Sequence of protein 1:
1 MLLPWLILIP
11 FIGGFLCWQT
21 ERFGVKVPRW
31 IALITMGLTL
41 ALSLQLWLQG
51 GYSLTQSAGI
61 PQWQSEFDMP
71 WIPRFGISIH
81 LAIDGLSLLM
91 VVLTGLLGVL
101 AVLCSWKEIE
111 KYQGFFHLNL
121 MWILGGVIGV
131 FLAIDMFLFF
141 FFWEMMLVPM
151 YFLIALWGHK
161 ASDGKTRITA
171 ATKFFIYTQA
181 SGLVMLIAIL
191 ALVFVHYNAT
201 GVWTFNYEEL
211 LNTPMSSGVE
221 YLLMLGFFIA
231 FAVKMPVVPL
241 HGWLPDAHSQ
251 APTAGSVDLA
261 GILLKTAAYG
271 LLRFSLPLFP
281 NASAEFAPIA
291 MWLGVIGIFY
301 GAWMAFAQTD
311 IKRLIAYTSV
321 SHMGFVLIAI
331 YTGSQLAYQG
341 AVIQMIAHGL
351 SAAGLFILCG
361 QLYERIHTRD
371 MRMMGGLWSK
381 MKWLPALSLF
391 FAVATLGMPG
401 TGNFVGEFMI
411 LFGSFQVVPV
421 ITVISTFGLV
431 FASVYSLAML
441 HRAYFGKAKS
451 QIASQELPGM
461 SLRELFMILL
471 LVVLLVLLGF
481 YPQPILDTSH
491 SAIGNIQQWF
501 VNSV

The following describes two proteins that form a bound complex.

Residue-level contacts at the interface:
Residue W67 in protein 2 interacts with residue F404 in protein 1 (closest heavy-atom distance 3.3 Å).
Residue Y158 in protein 2 is in contact with residue G446 in protein 1 (closest heavy-atom distance 3.6 Å).
Residue Y151 in protein 2 is in contact with residue H441 in protein 1 (closest heavy-atom distance 3.1 Å).
Residue F553 in protein 2 is in contact with residue W303 in protein 1 (closest heavy-atom distance 3.1 Å).
Residue Y158 in protein 2 interacts with residue F445 in protein 1 (closest heavy-atom distance 3.7 Å).
Residue T66 in protein 2 contacts residue Q483 in protein 1 (closest heavy-atom distance 3.4 Å).
Residue D563 in protein 2 contacts residue Y317 in protein 1 (closest heavy-atom distance 2.5 Å).
Residue V70 in protein 2 is in contact with residue M409 in protein 1 (closest heavy-atom distance 3.2 Å).
Residue N566 in protein 2 contacts residue K173 in protein 1 (closest heavy-atom distance 2.8 Å).
Residue L565 in protein 2 is in contact with residue Y300 in protein 1 (closest heavy-atom distance 3.3 Å).
Residue V179 in protein 2 contacts residue T426 in protein 1 (closest heavy-atom distance 3.6 Å).
Residue V179 in protein 2 interacts with residue F427 in protein 1 (closest heavy-atom distance 3.4 Å).
Residue N566 in protein 2 contacts residue G242 in protein 1 (closest heavy-atom distance 3.2 Å).
Residue W67 in protein 2 contacts residue G479 in protein 1 (closest heavy-atom distance 2.9 Å).
Residue F186 in protein 2 interacts with residue F415 in protein 1 (closest heavy-atom distance 3.7 Å).
Residue R175 in protein 2 contacts residue L429 in protein 1 (closest heavy-atom distance 3.0 Å).
Residue L560 in protein 2 is in contact with residue M304 in protein 1 (closest heavy-atom distance 2.9 Å).
Residue M569 in protein 2 interacts with residue P239 in protein 1 (closest heavy-atom distance 3.3 Å).
Residue F186 in protein 2 interacts with residue F412 in protein 1 (closest heavy-atom distance 3.3 Å).
Residue I187 in protein 2 interacts with residue F415 in protein 1 (closest heavy-atom distance 3.4 Å).
Residue Y189 in protein 2 interacts with residue Q416 in protein 1 (closest heavy-atom distance 3.3 Å).
Residue Y158 in protein 2 interacts with residue S379 in protein 1 (closest heavy-atom distance 3.5 Å).
Residue D563 in protein 2 interacts with residue M304 in protein 1 (closest heavy-atom distance 3.5 Å).
Residue M68 in protein 2 is in contact with residue Q483 in protein 1 (closest heavy-atom distance 3.5 Å).
Residue L137 in protein 2 contacts residue F412 in protein 1 (closest heavy-atom distance 3.7 Å).
Residue A557 in protein 2 is in contact with residue A307 in protein 1 (closest heavy-atom distance 3.6 Å).
Residue Y140 in protein 2 interacts with residue F408 in protein 1 (closest heavy-atom distance 3.6 Å).
Residue I556 in protein 2 contacts residue W303 in protein 1 (closest heavy-atom distance 3.2 Å).
Residue L565 in protein 2 interacts with residue H241 in protein 1 (closest heavy-atom distance 3.5 Å).
Residue F183 in protein 2 interacts with residue T426 in protein 1 (closest heavy-atom distance 3.7 Å).
Residue R175 in protein 2 contacts residue S433 in protein 1 (closest heavy-atom distance 3.2 Å).
Residue V179 in protein 2 is in contact with residue V430 in protein 1 (closest heavy-atom distance 3.3 Å).
Residue D563 in protein 2 interacts with residue H241 in protein 1 (closest heavy-atom distance 2.6 Å).
Residue V70 in protein 2 contacts residue L336 in protein 1 (closest heavy-atom distance 3.5 Å).
Residue F171 in protein 2 contacts residue L437 in protein 1 (closest heavy-atom distance 3.8 Å).
Residue T159 in protein 2 contacts residue G446 in protein 1 (closest heavy-atom distance 3.6 Å).
Residue F73 in protein 2 interacts with residue F412 in protein 1 (closest heavy-atom distance 3.6 Å).
Residue E144 in protein 2 interacts with residue M398 in protein 1 (closest heavy-atom distance 3.5 Å).
Residue V176 in protein 2 interacts with residue V430 in protein 1 (closest heavy-atom distance 3.6 Å).
Residue M68 in protein 2 interacts with residue M409 in protein 1 (closest heavy-atom distance 3.3 Å).
Residue N570 in protein 2 interacts with residue K173 in protein 1 (closest heavy-atom distance 3.5 Å).
Residue G145 in protein 2 interacts with residue M398 in protein 1 (closest heavy-atom distance 3.4 Å).
Residue L141 in protein 2 is in contact with residue P399 in protein 1 (closest heavy-atom distance 3.5 Å).
Residue L141 in protein 2 interacts with residue G400 in protein 1 (closest heavy-atom distance 3.6 Å).
Residue E144 in protein 2 interacts with residue P399 in protein 1 (closest heavy-atom distance 3.7 Å).
Residue S69 in protein 2 contacts residue Q483 in protein 1 (closest heavy-atom distance 2.7 Å).
Residue L148 in protein 2 interacts with residue M398 in protein 1 (closest heavy-atom distance 3.6 Å).
Residue P564 in protein 2 contacts residue Y300 in protein 1 (closest heavy-atom distance 2.9 Å).
Residue S69 in protein 2 interacts with residue L486 in protein 1 (closest heavy-atom distance 3.8 Å).
Residue R22 in protein 2 is in contact with residue W378 in protein 1 (closest heavy-atom distance 2.8 Å).
Residue L137 in protein 2 interacts with residue F404 in protein 1 (closest heavy-atom distance 3.5 Å).
Residue Y151 in protein 2 interacts with residue L437 in protein 1 (closest heavy-atom distance 3.5 Å).
Residue W67 in protein 2 interacts with residue F480 in protein 1 (closest heavy-atom distance 3.0 Å).
Residue W67 in protein 2 is in contact with residue P482 in protein 1 (closest heavy-atom distance 3.0 Å).
Residue M68 in protein 2 is in contact with residue V405 in protein 1 (closest heavy-atom distance 3.5 Å).
Residue D563 in protein 2 is in contact with residue Y300 in protein 1 (closest heavy-atom distance 3.1 Å).
Residue N190 in protein 2 contacts residue Q416 in protein 1 (closest heavy-atom distance 2.9 Å).
Residue M569 in protein 2 interacts with residue Y177 in protein 1 (closest heavy-atom distance 3.5 Å).
Residue F553 in protein 2 is in contact with residue F306 in protein 1 (closest heavy-atom distance 3.7 Å).
Residue F183 in protein 2 contacts residue V423 in protein 1 (closest heavy-atom distance 3.2 Å).

Sequence of protein 2:
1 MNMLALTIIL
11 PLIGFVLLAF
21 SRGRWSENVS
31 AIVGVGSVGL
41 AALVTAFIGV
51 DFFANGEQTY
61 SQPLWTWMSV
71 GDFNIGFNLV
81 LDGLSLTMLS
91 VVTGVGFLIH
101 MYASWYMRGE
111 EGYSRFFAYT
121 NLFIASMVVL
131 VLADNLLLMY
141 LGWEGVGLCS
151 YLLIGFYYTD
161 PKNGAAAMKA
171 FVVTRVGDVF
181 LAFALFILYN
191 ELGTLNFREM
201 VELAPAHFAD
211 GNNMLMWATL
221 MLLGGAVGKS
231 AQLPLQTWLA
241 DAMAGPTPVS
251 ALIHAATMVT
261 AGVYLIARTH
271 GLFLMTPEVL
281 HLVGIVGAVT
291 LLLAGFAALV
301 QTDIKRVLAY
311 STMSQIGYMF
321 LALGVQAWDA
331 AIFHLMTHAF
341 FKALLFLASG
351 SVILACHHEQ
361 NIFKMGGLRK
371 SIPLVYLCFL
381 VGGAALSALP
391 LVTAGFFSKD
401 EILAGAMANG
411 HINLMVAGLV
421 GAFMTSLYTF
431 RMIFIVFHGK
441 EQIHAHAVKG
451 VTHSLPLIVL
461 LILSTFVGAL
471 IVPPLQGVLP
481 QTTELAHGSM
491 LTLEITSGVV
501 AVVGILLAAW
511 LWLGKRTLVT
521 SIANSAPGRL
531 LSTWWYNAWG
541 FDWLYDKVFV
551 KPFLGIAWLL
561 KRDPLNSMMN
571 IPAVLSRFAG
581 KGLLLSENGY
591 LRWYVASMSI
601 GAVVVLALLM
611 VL